Sequence of chain B:
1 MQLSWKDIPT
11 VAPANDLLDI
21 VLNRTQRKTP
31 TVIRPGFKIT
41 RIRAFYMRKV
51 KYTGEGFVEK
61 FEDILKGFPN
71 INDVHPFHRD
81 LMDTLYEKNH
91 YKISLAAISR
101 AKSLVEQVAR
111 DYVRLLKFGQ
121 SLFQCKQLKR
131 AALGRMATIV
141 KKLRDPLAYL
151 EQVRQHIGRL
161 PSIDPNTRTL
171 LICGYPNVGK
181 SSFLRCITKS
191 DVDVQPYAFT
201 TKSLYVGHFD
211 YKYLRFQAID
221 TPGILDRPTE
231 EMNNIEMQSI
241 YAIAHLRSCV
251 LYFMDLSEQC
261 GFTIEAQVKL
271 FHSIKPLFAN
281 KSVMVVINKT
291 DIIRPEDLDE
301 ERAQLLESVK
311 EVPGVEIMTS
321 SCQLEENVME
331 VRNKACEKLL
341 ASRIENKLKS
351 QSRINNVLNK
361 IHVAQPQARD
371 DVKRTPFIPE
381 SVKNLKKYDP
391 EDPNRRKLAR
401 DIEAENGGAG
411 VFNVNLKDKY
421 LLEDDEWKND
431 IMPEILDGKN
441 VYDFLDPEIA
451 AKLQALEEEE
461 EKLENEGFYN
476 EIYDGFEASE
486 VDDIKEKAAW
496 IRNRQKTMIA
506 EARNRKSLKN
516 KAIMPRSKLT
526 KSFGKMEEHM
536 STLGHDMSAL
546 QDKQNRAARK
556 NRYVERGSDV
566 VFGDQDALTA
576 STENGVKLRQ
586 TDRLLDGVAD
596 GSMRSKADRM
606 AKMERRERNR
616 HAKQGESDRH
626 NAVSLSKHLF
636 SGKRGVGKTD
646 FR

Sequence of chain A:
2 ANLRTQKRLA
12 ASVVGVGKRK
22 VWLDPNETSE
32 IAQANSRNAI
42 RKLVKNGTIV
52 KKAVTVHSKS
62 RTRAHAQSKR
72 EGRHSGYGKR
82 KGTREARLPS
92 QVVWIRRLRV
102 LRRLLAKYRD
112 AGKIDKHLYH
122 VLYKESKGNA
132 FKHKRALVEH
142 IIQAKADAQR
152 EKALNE

Contacts between the two chains:
Residue P520 in chain B is in contact with residue A54 in chain A (closest heavy-atom distance 5.0 Å).
Residue A517 in chain B is in contact with residue A54 in chain A (closest heavy-atom distance 4.8 Å).
Residue M519 in chain B interacts with residue K53 in chain A (closest heavy-atom distance 3.8 Å).
Residue L524 in chain B interacts with residue W23 in chain A (closest heavy-atom distance 3.8 Å).
Residue M519 in chain B is in contact with residue W23 in chain A (closest heavy-atom distance 3.7 Å).
Residue K514 in chain B is in contact with residue T56 in chain A (closest heavy-atom distance 3.8 Å).
Residue L513 in chain B contacts residue T56 in chain A (closest heavy-atom distance 4.4 Å).
Residue K516 in chain B interacts with residue T56 in chain A (closest heavy-atom distance 3.2 Å).
Residue K516 in chain B is in contact with residue A54 in chain A (closest heavy-atom distance 4.6 Å).
Residue A517 in chain B interacts with residue T56 in chain A (closest heavy-atom distance 4.0 Å).
Residue N515 in chain B is in contact with residue T56 in chain A (closest heavy-atom distance 3.6 Å).
Residue M519 in chain B is in contact with residue V51 in chain A (closest heavy-atom distance 3.6 Å).
Residue K523 in chain B interacts with residue G48 in chain A (closest heavy-atom distance 4.3 Å).
Residue A517 in chain B contacts residue V55 in chain A (closest heavy-atom distance 4.0 Å).
Residue I518 in chain B interacts with residue A54 in chain A (closest heavy-atom distance 4.5 Å).
Residue K516 in chain B interacts with residue V55 in chain A (closest heavy-atom distance 5.0 Å).
Residue P520 in chain B contacts residue K53 in chain A (closest heavy-atom distance 4.8 Å).
Residue K523 in chain B interacts with residue V51 in chain A (closest heavy-atom distance 4.0 Å).
Residue A517 in chain B contacts residue V57 in chain A (closest heavy-atom distance 4.7 Å).

This data describes a binding interaction between two proteins.